These two protein chains interact to form a complex.

Sequence of the first protein:
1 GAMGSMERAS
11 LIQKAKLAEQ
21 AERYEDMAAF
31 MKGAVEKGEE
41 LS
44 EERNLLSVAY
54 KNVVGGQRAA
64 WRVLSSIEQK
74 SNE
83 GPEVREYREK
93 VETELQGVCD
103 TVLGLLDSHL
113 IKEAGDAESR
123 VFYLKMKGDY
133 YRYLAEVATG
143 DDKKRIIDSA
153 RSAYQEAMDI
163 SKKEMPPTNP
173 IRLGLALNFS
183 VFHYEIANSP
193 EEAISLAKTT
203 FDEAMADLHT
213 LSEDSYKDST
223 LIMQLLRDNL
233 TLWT

Sequence of the second protein:
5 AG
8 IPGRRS

Residue-level contacts at the interface:
Residue Y186 in the first protein contacts residue A5 in the second protein (closest heavy-atom distance 4.9 Å).
Residue N231 in the first protein contacts residue G6 in the second protein (closest heavy-atom distance 2.9 Å).
Residue N180 in the first protein is in contact with residue I8 in the second protein (closest heavy-atom distance 2.9 Å).
Residue K54 in the first protein interacts with residue P9 in the second protein (closest heavy-atom distance 4.1 Å).
Residue N55 in the first protein interacts with residue G10 in the second protein (closest heavy-atom distance 4.6 Å).
Residue M27 in the first protein is in contact with residue S13 in the second protein (closest heavy-atom distance 5.0 Å).
Residue E187 in the first protein interacts with residue A5 in the second protein (closest heavy-atom distance 3.2 Å).
Residue L227 in the first protein is in contact with residue P9 in the second protein (closest heavy-atom distance 3.6 Å).
Residue L234 in the first protein contacts residue A5 in the second protein (closest heavy-atom distance 3.4 Å).
Residue V183 in the first protein interacts with residue A5 in the second protein (closest heavy-atom distance 4.3 Å).
Residue N55 in the first protein is in contact with residue R12 in the second protein (closest heavy-atom distance 4.7 Å).
Residue K54 in the first protein is in contact with residue G10 in the second protein (closest heavy-atom distance 3.8 Å).
Residue V51 in the first protein contacts residue R11 in the second protein (closest heavy-atom distance 3.5 Å).
Residue L227 in the first protein contacts residue I8 in the second protein (closest heavy-atom distance 4.3 Å).
Residue N231 in the first protein interacts with residue A5 in the second protein (closest heavy-atom distance 3.6 Å).
Residue K54 in the first protein is in contact with residue I8 in the second protein (closest heavy-atom distance 4.1 Å).
Residue W235 in the first protein contacts residue A5 in the second protein (closest heavy-atom distance 3.5 Å).
Residue N47 in the first protein is in contact with residue S13 in the second protein (closest heavy-atom distance 3.5 Å).
Residue E19 in the first protein interacts with residue S13 in the second protein (closest heavy-atom distance 2.6 Å).
Residue K127 in the first protein is in contact with residue I8 in the second protein (closest heavy-atom distance 3.6 Å).
Residue Y24 in the first protein interacts with residue R11 in the second protein (closest heavy-atom distance 3.8 Å).
Residue S50 in the first protein interacts with residue G10 in the second protein (closest heavy-atom distance 4.6 Å).
Residue V183 in the first protein interacts with residue G6 in the second protein (closest heavy-atom distance 3.5 Å).
Residue V51 in the first protein is in contact with residue G10 in the second protein (closest heavy-atom distance 3.7 Å).
Residue N55 in the first protein interacts with residue R11 in the second protein (closest heavy-atom distance 2.8 Å).
Residue L179 in the first protein contacts residue G6 in the second protein (closest heavy-atom distance 3.9 Å).
Residue L179 in the first protein is in contact with residue I8 in the second protein (closest heavy-atom distance 3.6 Å).
Residue G176 in the first protein contacts residue I8 in the second protein (closest heavy-atom distance 3.7 Å).
Residue V51 in the first protein interacts with residue S13 in the second protein (closest heavy-atom distance 3.5 Å).
Residue E19 in the first protein is in contact with residue R12 in the second protein (closest heavy-atom distance 3.6 Å).
Residue I224 in the first protein is in contact with residue I8 in the second protein (closest heavy-atom distance 4.2 Å).
Residue V51 in the first protein is in contact with residue R12 in the second protein (closest heavy-atom distance 4.1 Å).
Residue L48 in the first protein interacts with residue S13 in the second protein (closest heavy-atom distance 3.6 Å).
Residue E19 in the first protein interacts with residue R11 in the second protein (closest heavy-atom distance 4.5 Å).